Interface contacts:
Residue V8 in the second protein interacts with residue A267 in the first protein (closest heavy-atom distance 3.3 Å).
Residue Y128 in the second protein contacts residue H328 in the first protein (closest heavy-atom distance 3.3 Å).
Residue K218 in the second protein is in contact with residue E439 in the first protein (closest heavy-atom distance 3.0 Å).
Residue K104 in the second protein interacts with residue D259 in the first protein (closest heavy-atom distance 3.2 Å).
Residue F230 in the second protein is in contact with residue S245 in the first protein (closest heavy-atom distance 3.1 Å).
Residue I55 in the second protein is in contact with residue E386 in the first protein (closest heavy-atom distance 2.9 Å).
Residue N455 in the second protein is in contact with residue E310 in the first protein (closest heavy-atom distance 2.9 Å).
Residue Q98 in the second protein is in contact with residue D393 in the first protein (closest heavy-atom distance 2.8 Å).
Residue F230 in the second protein interacts with residue D248 in the first protein (closest heavy-atom distance 3.2 Å).
Residue K54 in the second protein contacts residue E388 in the first protein (closest heavy-atom distance 3.3 Å).
Residue Y25 in the second protein is in contact with residue K275 in the first protein (closest heavy-atom distance 3.3 Å).
Residue P57 in the second protein contacts residue E388 in the first protein (closest heavy-atom distance 3.2 Å).
Residue S5 in the second protein is in contact with residue D260 in the first protein (closest heavy-atom distance 3.2 Å).
Residue R234 in the second protein interacts with residue K218 in the first protein (closest heavy-atom distance 3.1 Å).
Residue Q66 in the second protein is in contact with residue F387 in the first protein (closest heavy-atom distance 3.2 Å).
Residue Y207 in the second protein contacts residue S361 in the first protein (closest heavy-atom distance 2.8 Å).
Residue D456 in the second protein contacts residue E310 in the first protein (closest heavy-atom distance 3.3 Å).
Residue N182 in the second protein is in contact with residue T251 in the first protein (closest heavy-atom distance 3.3 Å).
Residue K102 in the second protein contacts residue D259 in the first protein (closest heavy-atom distance 3.3 Å).
Residue S227 in the second protein is in contact with residue D248 in the first protein (closest heavy-atom distance 2.9 Å).
Residue Q97 in the second protein is in contact with residue V390 in the first protein (closest heavy-atom distance 3.3 Å).
Residue T222 in the second protein contacts residue E439 in the first protein (closest heavy-atom distance 3.1 Å).
Residue T222 in the second protein contacts residue N253 in the first protein (closest heavy-atom distance 3.3 Å).
Residue Q64 in the second protein contacts residue F387 in the first protein (closest heavy-atom distance 3.3 Å).
Residue N182 in the second protein contacts residue D436 in the first protein (closest heavy-atom distance 2.6 Å).
Residue S5 in the second protein interacts with residue L264 in the first protein (closest heavy-atom distance 3.3 Å).
Residue I193 in the second protein contacts residue D362 in the first protein (closest heavy-atom distance 3.3 Å).
Residue N159 in the second protein interacts with residue S354 in the first protein (closest heavy-atom distance 3.0 Å).
Residue R105 in the second protein is in contact with residue D363 in the first protein (closest heavy-atom distance 3.3 Å).
Residue E110 in the second protein interacts with residue T358 in the first protein (closest heavy-atom distance 3.1 Å).
Residue G183 in the second protein interacts with residue D436 in the first protein (closest heavy-atom distance 3.3 Å).
Residue I55 in the second protein is in contact with residue E388 in the first protein (closest heavy-atom distance 3.3 Å).
Residue P57 in the second protein is in contact with residue E386 in the first protein (closest heavy-atom distance 3.2 Å).
Residue D191 in the second protein contacts residue T358 in the first protein (closest heavy-atom distance 3.0 Å).
Residue S4 in the second protein contacts residue Q261 in the first protein (closest heavy-atom distance 3.2 Å).
Residue E219 in the second protein contacts residue E439 in the first protein (closest heavy-atom distance 2.9 Å).
Residue C181 in the second protein is in contact with residue N253 in the first protein (closest heavy-atom distance 3.1 Å).
Residue K129 in the second protein interacts with residue E320 in the first protein (closest heavy-atom distance 3.2 Å).
Residue N298 in the second protein interacts with residue Y246 in the first protein (closest heavy-atom distance 2.9 Å).
Residue N187 in the second protein contacts residue V255 in the first protein (closest heavy-atom distance 3.0 Å).
Residue E297 in the second protein interacts with residue K242 in the first protein (closest heavy-atom distance 3.2 Å).
Residue F103 in the second protein is in contact with residue D259 in the first protein (closest heavy-atom distance 2.7 Å).
Residue S4 in the second protein contacts residue L264 in the first protein (closest heavy-atom distance 3.3 Å).
Residue N182 in the second protein contacts residue N253 in the first protein (closest heavy-atom distance 3.3 Å).
Residue N108 in the second protein is in contact with residue E360 in the first protein (closest heavy-atom distance 3.1 Å).
Residue K102 in the second protein contacts residue Q431 in the first protein (closest heavy-atom distance 2.9 Å).
Residue S292 in the second protein contacts residue E202 in the first protein (closest heavy-atom distance 2.8 Å).
Residue K104 in the second protein interacts with residue Q261 in the first protein (closest heavy-atom distance 3.3 Å).
Residue E217 in the second protein is in contact with residue E439 in the first protein (closest heavy-atom distance 3.2 Å).
Residue K102 in the second protein is in contact with residue R432 in the first protein (closest heavy-atom distance 3.0 Å).
Residue R232 in the second protein contacts residue S245 in the first protein (closest heavy-atom distance 2.8 Å).
Residue E297 in the second protein interacts with residue Y246 in the first protein (closest heavy-atom distance 3.2 Å).
Residue C181 in the second protein interacts with residue Q252 in the first protein (closest heavy-atom distance 3.3 Å).
Residue K321 in the second protein interacts with residue D353 in the first protein (closest heavy-atom distance 3.3 Å).
Residue Q97 in the second protein contacts residue A391 in the first protein (closest heavy-atom distance 3.0 Å).
Residue Q97 in the second protein is in contact with residue D393 in the first protein (closest heavy-atom distance 2.8 Å).
Residue Q226 in the second protein contacts residue Q252 in the first protein (closest heavy-atom distance 3.1 Å).
Residue F103 in the second protein contacts residue N257 in the first protein (closest heavy-atom distance 3.2 Å).
Residue R105 in the second protein is in contact with residue D362 in the first protein (closest heavy-atom distance 2.9 Å).
Residue S4 in the second protein is in contact with residue D263 in the first protein (closest heavy-atom distance 3.1 Å).

Sequence of the first protein:
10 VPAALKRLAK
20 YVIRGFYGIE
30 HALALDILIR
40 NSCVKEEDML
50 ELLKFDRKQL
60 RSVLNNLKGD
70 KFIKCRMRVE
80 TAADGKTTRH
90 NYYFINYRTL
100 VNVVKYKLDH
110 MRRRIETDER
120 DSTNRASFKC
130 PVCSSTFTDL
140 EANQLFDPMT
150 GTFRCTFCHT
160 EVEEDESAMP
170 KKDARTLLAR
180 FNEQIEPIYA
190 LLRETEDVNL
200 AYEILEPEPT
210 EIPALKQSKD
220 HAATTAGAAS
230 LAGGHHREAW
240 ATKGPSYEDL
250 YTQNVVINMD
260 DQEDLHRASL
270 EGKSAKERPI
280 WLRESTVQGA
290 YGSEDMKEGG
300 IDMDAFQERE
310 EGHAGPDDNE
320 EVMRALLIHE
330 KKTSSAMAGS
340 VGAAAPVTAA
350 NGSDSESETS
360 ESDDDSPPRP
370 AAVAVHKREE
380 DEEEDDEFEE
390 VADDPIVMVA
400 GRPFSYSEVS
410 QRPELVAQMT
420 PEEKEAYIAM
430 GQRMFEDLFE

The following describes two proteins that form a bound complex.

Sequence of the second protein:
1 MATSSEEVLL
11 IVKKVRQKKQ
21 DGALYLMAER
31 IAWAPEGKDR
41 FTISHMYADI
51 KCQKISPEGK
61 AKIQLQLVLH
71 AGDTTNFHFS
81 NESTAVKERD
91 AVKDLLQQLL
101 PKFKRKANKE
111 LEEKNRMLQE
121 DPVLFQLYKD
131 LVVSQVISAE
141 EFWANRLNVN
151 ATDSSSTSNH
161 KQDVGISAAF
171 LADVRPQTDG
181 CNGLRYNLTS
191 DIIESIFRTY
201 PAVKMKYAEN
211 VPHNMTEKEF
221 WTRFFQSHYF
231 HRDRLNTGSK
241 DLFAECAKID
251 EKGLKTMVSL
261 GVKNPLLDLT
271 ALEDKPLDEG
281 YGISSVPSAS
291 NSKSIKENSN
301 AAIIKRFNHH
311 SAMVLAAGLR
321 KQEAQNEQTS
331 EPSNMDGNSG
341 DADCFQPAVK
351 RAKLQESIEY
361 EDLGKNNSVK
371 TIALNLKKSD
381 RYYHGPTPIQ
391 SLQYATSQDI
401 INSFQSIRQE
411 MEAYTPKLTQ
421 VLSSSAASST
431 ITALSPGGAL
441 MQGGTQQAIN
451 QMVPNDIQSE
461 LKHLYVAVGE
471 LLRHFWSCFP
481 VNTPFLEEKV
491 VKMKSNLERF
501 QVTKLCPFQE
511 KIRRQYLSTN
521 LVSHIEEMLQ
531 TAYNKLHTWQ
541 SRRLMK